Contacts between the two chains:
Residue F6 in protein 2 contacts residue M1 in protein 1 (closest heavy-atom distance 3.7 Å).
Residue S74 in protein 2 interacts with residue F24 in protein 1 (closest heavy-atom distance 3.2 Å).
Residue L70 in protein 2 interacts with residue I28 in protein 1 (closest heavy-atom distance 3.7 Å).
Residue V24 in protein 2 is in contact with residue V19 in protein 1 (closest heavy-atom distance 3.4 Å).
Residue G103 in protein 2 interacts with residue M16 in protein 1 (closest heavy-atom distance 3.3 Å).
Residue S99 in protein 2 is in contact with residue M12 in protein 1 (closest heavy-atom distance 3.6 Å).
Residue L25 in protein 2 interacts with residue S15 in protein 1 (closest heavy-atom distance 4.0 Å).
Residue L77 in protein 2 interacts with residue I28 in protein 1 (closest heavy-atom distance 3.8 Å).
Residue P18 in protein 2 contacts residue T11 in protein 1 (closest heavy-atom distance 3.9 Å).
Residue I43 in protein 2 contacts residue H31 in protein 1 (closest heavy-atom distance 4.1 Å).
Residue L25 in protein 2 contacts residue L18 in protein 1 (closest heavy-atom distance 3.7 Å).
Residue M13 in protein 2 interacts with residue T8 in protein 1 (closest heavy-atom distance 3.5 Å).
Residue L25 in protein 2 interacts with residue I23 in protein 1 (closest heavy-atom distance 4.1 Å).
Residue P27 in protein 2 interacts with residue F24 in protein 1 (closest heavy-atom distance 3.5 Å).
Residue L70 in protein 2 interacts with residue S29 in protein 1 (closest heavy-atom distance 3.8 Å).
Residue I10 in protein 2 contacts residue P2 in protein 1 (closest heavy-atom distance 3.6 Å).
Residue P32 in protein 2 contacts residue H31 in protein 1 (closest heavy-atom distance 4.2 Å).
Residue F9 in protein 2 interacts with residue P2 in protein 1 (closest heavy-atom distance 3.6 Å).
Residue L50 in protein 2 is in contact with residue F33 in protein 1 (closest heavy-atom distance 3.9 Å).
Residue M104 in protein 2 contacts residue M16 in protein 1 (closest heavy-atom distance 3.8 Å).
Residue F31 in protein 2 interacts with residue F24 in protein 1 (closest heavy-atom distance 3.5 Å).
Residue G103 in protein 2 contacts residue F17 in protein 1 (closest heavy-atom distance 3.7 Å).
Residue L70 in protein 2 is in contact with residue Q25 in protein 1 (closest heavy-atom distance 3.6 Å).
Residue T33 in protein 2 interacts with residue K27 in protein 1 (closest heavy-atom distance 3.3 Å).
Residue T11 in protein 2 contacts residue T8 in protein 1 (closest heavy-atom distance 3.3 Å).
Residue S28 in protein 2 is in contact with residue F24 in protein 1 (closest heavy-atom distance 3.7 Å).
Residue S28 in protein 2 interacts with residue K27 in protein 1 (closest heavy-atom distance 3.3 Å).
Residue F78 in protein 2 contacts residue F24 in protein 1 (closest heavy-atom distance 3.5 Å).
Residue T11 in protein 2 contacts residue M12 in protein 1 (closest heavy-atom distance 4.3 Å).
Residue M100 in protein 2 interacts with residue M16 in protein 1 (closest heavy-atom distance 3.7 Å).
Residue L50 in protein 2 contacts residue I28 in protein 1 (closest heavy-atom distance 3.7 Å).
Residue L75 in protein 2 interacts with residue L20 in protein 1 (closest heavy-atom distance 3.7 Å).
Residue V20 in protein 2 is in contact with residue M12 in protein 1 (closest heavy-atom distance 3.7 Å).
Residue T33 in protein 2 is in contact with residue K30 in protein 1 (closest heavy-atom distance 3.8 Å).
Residue S28 in protein 2 interacts with residue V19 in protein 1 (closest heavy-atom distance 4.1 Å).
Residue M71 in protein 2 is in contact with residue F21 in protein 1 (closest heavy-atom distance 4.0 Å).
Residue M100 in protein 2 contacts residue M12 in protein 1 (closest heavy-atom distance 3.7 Å).
Residue P107 in protein 2 interacts with residue F17 in protein 1 (closest heavy-atom distance 4.2 Å).
Residue Q51 in protein 2 is in contact with residue F33 in protein 1 (closest heavy-atom distance 3.6 Å).
Residue Q97 in protein 2 interacts with residue M12 in protein 1 (closest heavy-atom distance 3.7 Å).
Residue L50 in protein 2 interacts with residue H31 in protein 1 (closest heavy-atom distance 4.0 Å).
Residue F31 in protein 2 is in contact with residue K27 in protein 1 (closest heavy-atom distance 3.3 Å).
Residue S28 in protein 2 contacts residue I23 in protein 1 (closest heavy-atom distance 3.3 Å).
Residue Q97 in protein 2 contacts residue P2 in protein 1 (closest heavy-atom distance 3.7 Å).
Residue Q47 in protein 2 interacts with residue N32 in protein 1 (closest heavy-atom distance 3.9 Å).
Residue L25 in protein 2 contacts residue V19 in protein 1 (closest heavy-atom distance 3.6 Å).
Residue S74 in protein 2 interacts with residue L20 in protein 1 (closest heavy-atom distance 3.1 Å).
Residue Q47 in protein 2 is in contact with residue F33 in protein 1 (closest heavy-atom distance 3.5 Å).
Residue F6 in protein 2 is in contact with residue P2 in protein 1 (closest heavy-atom distance 3.6 Å).
Residue S74 in protein 2 interacts with residue Q25 in protein 1 (closest heavy-atom distance 4.1 Å).
Residue Q97 in protein 2 interacts with residue Q3 in protein 1 (closest heavy-atom distance 4.2 Å).
Residue V24 in protein 2 contacts residue S15 in protein 1 (closest heavy-atom distance 3.2 Å).
Residue S99 in protein 2 interacts with residue I13 in protein 1 (closest heavy-atom distance 3.5 Å).
Residue F78 in protein 2 contacts residue V19 in protein 1 (closest heavy-atom distance 3.6 Å).
Residue T21 in protein 2 contacts residue S15 in protein 1 (closest heavy-atom distance 3.3 Å).
Residue T96 in protein 2 is in contact with residue Q3 in protein 1 (closest heavy-atom distance 3.3 Å).
Residue L98 in protein 2 interacts with residue Q3 in protein 1 (closest heavy-atom distance 4.1 Å).
Residue S99 in protein 2 contacts residue W9 in protein 1 (closest heavy-atom distance 3.4 Å).
Residue F78 in protein 2 contacts residue L20 in protein 1 (closest heavy-atom distance 3.6 Å).
Residue F9 in protein 2 interacts with residue Q3 in protein 1 (closest heavy-atom distance 3.6 Å).

These two protein chains interact to form a complex.

Sequence of protein 2:
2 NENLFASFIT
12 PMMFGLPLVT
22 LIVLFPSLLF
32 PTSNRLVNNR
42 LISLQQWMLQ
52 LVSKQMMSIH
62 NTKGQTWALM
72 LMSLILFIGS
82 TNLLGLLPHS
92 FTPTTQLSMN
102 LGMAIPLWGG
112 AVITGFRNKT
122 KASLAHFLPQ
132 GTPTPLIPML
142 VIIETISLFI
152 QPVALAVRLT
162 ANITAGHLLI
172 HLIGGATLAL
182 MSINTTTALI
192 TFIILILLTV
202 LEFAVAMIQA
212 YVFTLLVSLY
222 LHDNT

Sequence of protein 1:
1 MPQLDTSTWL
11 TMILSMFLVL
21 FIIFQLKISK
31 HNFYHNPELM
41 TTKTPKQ